These two protein chains interact to form a complex.

Sequence of the second protein:
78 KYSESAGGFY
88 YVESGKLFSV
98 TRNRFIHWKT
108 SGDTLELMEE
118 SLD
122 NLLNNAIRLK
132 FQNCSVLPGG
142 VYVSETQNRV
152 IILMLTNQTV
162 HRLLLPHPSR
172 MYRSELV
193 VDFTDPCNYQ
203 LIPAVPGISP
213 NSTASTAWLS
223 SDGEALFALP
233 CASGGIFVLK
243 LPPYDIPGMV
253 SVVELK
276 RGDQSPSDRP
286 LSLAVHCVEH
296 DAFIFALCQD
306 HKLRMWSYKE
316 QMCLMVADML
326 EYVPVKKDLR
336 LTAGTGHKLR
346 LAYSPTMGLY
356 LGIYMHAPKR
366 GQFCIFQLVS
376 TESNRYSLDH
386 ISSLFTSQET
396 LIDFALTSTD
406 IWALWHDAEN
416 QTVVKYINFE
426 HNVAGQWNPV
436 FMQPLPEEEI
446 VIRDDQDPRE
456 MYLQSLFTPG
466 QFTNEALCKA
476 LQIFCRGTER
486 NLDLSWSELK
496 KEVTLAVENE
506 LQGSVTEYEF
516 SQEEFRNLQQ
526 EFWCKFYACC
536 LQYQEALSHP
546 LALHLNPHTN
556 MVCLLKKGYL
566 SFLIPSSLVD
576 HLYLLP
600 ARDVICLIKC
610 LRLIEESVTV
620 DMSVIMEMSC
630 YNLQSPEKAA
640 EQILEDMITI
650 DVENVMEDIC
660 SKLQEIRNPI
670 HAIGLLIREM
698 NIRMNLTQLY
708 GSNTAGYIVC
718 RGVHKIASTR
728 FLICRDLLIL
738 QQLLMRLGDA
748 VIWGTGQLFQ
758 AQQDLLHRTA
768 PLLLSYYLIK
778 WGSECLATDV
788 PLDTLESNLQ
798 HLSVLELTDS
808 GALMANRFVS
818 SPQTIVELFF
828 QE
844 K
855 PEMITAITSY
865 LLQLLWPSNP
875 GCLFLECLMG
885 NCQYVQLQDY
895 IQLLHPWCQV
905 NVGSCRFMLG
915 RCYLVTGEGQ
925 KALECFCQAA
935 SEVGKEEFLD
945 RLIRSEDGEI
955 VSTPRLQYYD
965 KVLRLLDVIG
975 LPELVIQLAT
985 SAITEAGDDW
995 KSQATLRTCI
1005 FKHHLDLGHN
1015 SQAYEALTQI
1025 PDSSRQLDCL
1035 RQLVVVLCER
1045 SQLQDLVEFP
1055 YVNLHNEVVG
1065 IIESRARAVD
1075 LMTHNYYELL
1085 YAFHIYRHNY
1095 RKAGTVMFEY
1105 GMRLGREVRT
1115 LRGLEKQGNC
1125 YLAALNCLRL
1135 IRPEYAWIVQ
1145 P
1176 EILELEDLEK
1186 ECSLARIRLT

Residue-level contacts at the interface:
Residue F1087 in the second protein is in contact with residue A917 in the first protein (closest heavy-atom distance 3.3 Å).
Residue T1099 in the second protein is in contact with residue P913 in the first protein (closest heavy-atom distance 3.8 Å).
Residue R1136 in the second protein contacts residue V898 in the first protein (closest heavy-atom distance 3.3 Å).
Residue W1141 in the second protein contacts residue P913 in the first protein (closest heavy-atom distance 3.8 Å).
Residue A1140 in the second protein interacts with residue S865 in the first protein (closest heavy-atom distance 3.3 Å).
Residue Y1139 in the second protein is in contact with residue A868 in the first protein (closest heavy-atom distance 3.4 Å).
Residue Y1094 in the second protein contacts residue T892 in the first protein (closest heavy-atom distance 3.3 Å).
Residue G1098 in the second protein contacts residue Y916 in the first protein (closest heavy-atom distance 3.5 Å).
Residue T1099 in the second protein contacts residue E914 in the first protein (closest heavy-atom distance 3.3 Å).
Residue G1098 in the second protein contacts residue A917 in the first protein (closest heavy-atom distance 3.8 Å).
Residue W1141 in the second protein contacts residue K869 in the first protein (closest heavy-atom distance 3.4 Å).
Residue R1136 in the second protein interacts with residue P899 in the first protein (closest heavy-atom distance 3.8 Å).
Residue Y1139 in the second protein interacts with residue S865 in the first protein (closest heavy-atom distance 3.6 Å).
Residue L1134 in the second protein is in contact with residue D919 in the first protein (closest heavy-atom distance 3.7 Å).
Residue I1135 in the second protein contacts residue R897 in the first protein (closest heavy-atom distance 3.5 Å).
Residue A1140 in the second protein contacts residue R897 in the first protein (closest heavy-atom distance 3.7 Å).
Residue R1136 in the second protein interacts with residue R897 in the first protein (closest heavy-atom distance 3.5 Å).
Residue C1131 in the second protein is in contact with residue Y916 in the first protein (closest heavy-atom distance 3.5 Å).
Residue R1133 in the second protein contacts residue L900 in the first protein (closest heavy-atom distance 3.4 Å).
Residue R1095 in the second protein contacts residue M918 in the first protein (closest heavy-atom distance 3.7 Å).
Residue R1133 in the second protein is in contact with residue A904 in the first protein (closest heavy-atom distance 3.7 Å).
Residue E1176 in the second protein contacts residue L862 in the first protein (closest heavy-atom distance 3.4 Å).
Residue T1099 in the second protein contacts residue Y916 in the first protein (closest heavy-atom distance 3.4 Å).
Residue W1141 in the second protein contacts residue S865 in the first protein (closest heavy-atom distance 3.0 Å).
Residue C1131 in the second protein interacts with residue P913 in the first protein (closest heavy-atom distance 3.7 Å).
Residue P1137 in the second protein interacts with residue Q896 in the first protein (closest heavy-atom distance 3.7 Å).
Residue I1142 in the second protein contacts residue K869 in the first protein (closest heavy-atom distance 3.4 Å).
Residue P1137 in the second protein interacts with residue V898 in the first protein (closest heavy-atom distance 3.0 Å).
Residue I1135 in the second protein contacts residue P899 in the first protein (closest heavy-atom distance 3.0 Å).
Residue E1138 in the second protein interacts with residue Q896 in the first protein (closest heavy-atom distance 3.7 Å).
Residue L1134 in the second protein is in contact with residue D915 in the first protein (closest heavy-atom distance 3.6 Å).
Residue Y1139 in the second protein interacts with residue R897 in the first protein (closest heavy-atom distance 3.2 Å).
Residue A1140 in the second protein contacts residue P913 in the first protein (closest heavy-atom distance 3.0 Å).
Residue I1135 in the second protein contacts residue D915 in the first protein (closest heavy-atom distance 3.7 Å).
Residue L1132 in the second protein is in contact with residue P911 in the first protein (closest heavy-atom distance 3.3 Å).
Residue K1096 in the second protein interacts with residue A872 in the first protein (closest heavy-atom distance 3.4 Å).
Residue I1135 in the second protein contacts residue L900 in the first protein (closest heavy-atom distance 2.5 Å).
Residue C1131 in the second protein interacts with residue E914 in the first protein (closest heavy-atom distance 3.4 Å).
Residue I1135 in the second protein contacts residue V898 in the first protein (closest heavy-atom distance 3.4 Å).
Residue P1137 in the second protein interacts with residue R897 in the first protein (closest heavy-atom distance 3.5 Å).
Residue L1180 in the second protein contacts residue M912 in the first protein (closest heavy-atom distance 3.8 Å).
Residue A1128 in the second protein contacts residue P913 in the first protein (closest heavy-atom distance 3.6 Å).
Residue R1136 in the second protein is in contact with residue L900 in the first protein (closest heavy-atom distance 3.3 Å).
Residue A1140 in the second protein is in contact with residue Q896 in the first protein (closest heavy-atom distance 3.3 Å).
Residue L1132 in the second protein interacts with residue L900 in the first protein (closest heavy-atom distance 2.9 Å).
Residue W1141 in the second protein is in contact with residue D866 in the first protein (closest heavy-atom distance 3.3 Å).
Residue N1130 in the second protein interacts with residue D919 in the first protein (closest heavy-atom distance 3.6 Å).
Residue Y1139 in the second protein is in contact with residue C847 in the first protein (closest heavy-atom distance 3.7 Å).
Residue E1067 in the second protein contacts residue N873 in the first protein (closest heavy-atom distance 3.4 Å).
Residue R1133 in the second protein interacts with residue R901 in the first protein (closest heavy-atom distance 3.6 Å).
Residue L1132 in the second protein is in contact with residue V898 in the first protein (closest heavy-atom distance 3.7 Å).
Residue Y1139 in the second protein is in contact with residue Q896 in the first protein (closest heavy-atom distance 3.7 Å).
Residue A1140 in the second protein is in contact with residue E914 in the first protein (closest heavy-atom distance 3.6 Å).
Residue E1138 in the second protein interacts with residue R897 in the first protein (closest heavy-atom distance 2.9 Å).
Residue K1096 in the second protein is in contact with residue P893 in the first protein (closest heavy-atom distance 3.8 Å).
Residue L1129 in the second protein contacts residue R909 in the first protein (closest heavy-atom distance 3.3 Å).
Residue L1132 in the second protein interacts with residue M912 in the first protein (closest heavy-atom distance 3.3 Å).
Residue A1140 in the second protein interacts with residue K869 in the first protein (closest heavy-atom distance 3.8 Å).
Residue E1176 in the second protein interacts with residue M912 in the first protein (closest heavy-atom distance 3.5 Å).
Residue Y1094 in the second protein contacts residue P893 in the first protein (closest heavy-atom distance 3.6 Å).

Sequence of the first protein:
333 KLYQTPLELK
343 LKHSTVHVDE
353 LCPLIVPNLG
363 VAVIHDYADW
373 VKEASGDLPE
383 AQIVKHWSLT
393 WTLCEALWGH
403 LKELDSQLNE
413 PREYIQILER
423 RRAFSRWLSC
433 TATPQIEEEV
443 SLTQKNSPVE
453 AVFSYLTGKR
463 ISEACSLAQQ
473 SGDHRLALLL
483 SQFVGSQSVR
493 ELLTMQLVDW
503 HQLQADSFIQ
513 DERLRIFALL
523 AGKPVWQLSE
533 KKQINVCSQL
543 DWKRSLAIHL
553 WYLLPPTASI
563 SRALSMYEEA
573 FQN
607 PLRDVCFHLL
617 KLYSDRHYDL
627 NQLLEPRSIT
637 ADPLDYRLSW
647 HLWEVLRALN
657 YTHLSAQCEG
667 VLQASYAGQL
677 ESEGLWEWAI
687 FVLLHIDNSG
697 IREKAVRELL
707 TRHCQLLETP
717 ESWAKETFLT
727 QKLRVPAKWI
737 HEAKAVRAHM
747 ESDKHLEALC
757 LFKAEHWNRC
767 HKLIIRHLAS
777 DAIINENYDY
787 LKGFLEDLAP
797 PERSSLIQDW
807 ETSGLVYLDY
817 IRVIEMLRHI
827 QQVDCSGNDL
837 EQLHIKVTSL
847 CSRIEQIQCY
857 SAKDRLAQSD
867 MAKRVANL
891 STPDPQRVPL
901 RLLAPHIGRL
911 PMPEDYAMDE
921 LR